Residue-level contacts at the interface:
Residue R379 in chain A is in contact with residue T219 in chain B (closest heavy-atom distance 4.6 Å).
Residue H183 in chain A interacts with residue I222 in chain B (closest heavy-atom distance 4.6 Å).
Residue E71 in chain A interacts with residue R152 in chain B (closest heavy-atom distance 3.0 Å).
Residue E71 in chain A contacts residue C108 in chain B (closest heavy-atom distance 5.0 Å).
Residue D408 in chain A contacts residue S142 in chain B (closest heavy-atom distance 4.4 Å).
Residue W70 in chain A contacts residue A215 in chain B (closest heavy-atom distance 3.3 Å).
Residue K180 in chain A contacts residue I222 in chain B (closest heavy-atom distance 3.9 Å).
Residue P68 in chain A contacts residue W147 in chain B (closest heavy-atom distance 3.5 Å).
Residue V188 in chain A interacts with residue F218 in chain B (closest heavy-atom distance 3.4 Å).
Residue R67 in chain A is in contact with residue I139 in chain B (closest heavy-atom distance 3.6 Å).
Residue V74 in chain A contacts residue F218 in chain B (closest heavy-atom distance 3.5 Å).
Residue V75 in chain A is in contact with residue G107 in chain B (closest heavy-atom distance 3.9 Å).
Residue Y69 in chain A is in contact with residue A215 in chain B (closest heavy-atom distance 3.9 Å).
Residue D408 in chain A interacts with residue K214 in chain B (closest heavy-atom distance 3.1 Å).
Residue D409 in chain A contacts residue K214 in chain B (closest heavy-atom distance 3.6 Å).
Residue E71 in chain A contacts residue E109 in chain B (closest heavy-atom distance 4.5 Å).
Residue D409 in chain A interacts with residue A215 in chain B (closest heavy-atom distance 4.8 Å).
Residue T185 in chain A is in contact with residue T220 in chain B (closest heavy-atom distance 4.9 Å).
Residue L410 in chain A contacts residue I139 in chain B (closest heavy-atom distance 4.0 Å).
Residue H193 in chain A is in contact with residue F218 in chain B (closest heavy-atom distance 3.0 Å).
Residue W70 in chain A interacts with residue F213 in chain B (closest heavy-atom distance 4.3 Å).
Residue A178 in chain A interacts with residue I222 in chain B (closest heavy-atom distance 4.6 Å).
Residue R67 in chain A contacts residue R152 in chain B (closest heavy-atom distance 3.2 Å).
Residue V75 in chain A contacts residue F104 in chain B (closest heavy-atom distance 3.8 Å).
Residue W70 in chain A is in contact with residue F218 in chain B (closest heavy-atom distance 3.6 Å).
Residue T185 in chain A is in contact with residue I222 in chain B (closest heavy-atom distance 3.8 Å).
Residue G184 in chain A is in contact with residue I222 in chain B (closest heavy-atom distance 4.4 Å).
Residue W70 in chain A interacts with residue W147 in chain B (closest heavy-atom distance 3.3 Å).
Residue W70 in chain A is in contact with residue E109 in chain B (closest heavy-atom distance 2.7 Å).
Residue H193 in chain A contacts residue T220 in chain B (closest heavy-atom distance 4.1 Å).
Residue R78 in chain A contacts residue F104 in chain B (closest heavy-atom distance 4.9 Å).
Residue D407 in chain A contacts residue K214 in chain B (closest heavy-atom distance 4.6 Å).
Residue W70 in chain A is in contact with residue K214 in chain B (closest heavy-atom distance 3.6 Å).
Residue R67 in chain A contacts residue W147 in chain B (closest heavy-atom distance 4.0 Å).
Residue R78 in chain A contacts residue P106 in chain B (closest heavy-atom distance 3.2 Å).
Residue E71 in chain A is in contact with residue W147 in chain B (closest heavy-atom distance 3.9 Å).
Residue V188 in chain A interacts with residue G217 in chain B (closest heavy-atom distance 4.7 Å).
Residue G66 in chain A contacts residue I139 in chain B (closest heavy-atom distance 3.5 Å).
Residue D408 in chain A contacts residue A141 in chain B (closest heavy-atom distance 3.5 Å).
Residue L410 in chain A is in contact with residue A141 in chain B (closest heavy-atom distance 3.9 Å).
Residue G179 in chain A contacts residue I222 in chain B (closest heavy-atom distance 4.2 Å).
Residue E71 in chain A interacts with residue G107 in chain B (closest heavy-atom distance 3.6 Å).
Residue P68 in chain A is in contact with residue I139 in chain B (closest heavy-atom distance 3.9 Å).
Residue V74 in chain A contacts residue G107 in chain B (closest heavy-atom distance 5.0 Å).
Residue K194 in chain A contacts residue P221 in chain B (closest heavy-atom distance 4.0 Å).
Residue E71 in chain A contacts residue F218 in chain B (closest heavy-atom distance 4.1 Å).
Residue W70 in chain A interacts with residue G217 in chain B (closest heavy-atom distance 4.3 Å).
Residue R67 in chain A is in contact with residue D149 in chain B (closest heavy-atom distance 2.9 Å).
Residue H193 in chain A contacts residue T219 in chain B (closest heavy-atom distance 4.0 Å).
Residue T185 in chain A contacts residue F218 in chain B (closest heavy-atom distance 4.1 Å).
Residue H193 in chain A contacts residue P221 in chain B (closest heavy-atom distance 3.6 Å).
Residue H193 in chain A contacts residue I222 in chain B (closest heavy-atom distance 4.8 Å).
Residue V75 in chain A contacts residue P106 in chain B (closest heavy-atom distance 5.0 Å).
Residue V74 in chain A interacts with residue P106 in chain B (closest heavy-atom distance 3.4 Å).

Sequence of chain A:
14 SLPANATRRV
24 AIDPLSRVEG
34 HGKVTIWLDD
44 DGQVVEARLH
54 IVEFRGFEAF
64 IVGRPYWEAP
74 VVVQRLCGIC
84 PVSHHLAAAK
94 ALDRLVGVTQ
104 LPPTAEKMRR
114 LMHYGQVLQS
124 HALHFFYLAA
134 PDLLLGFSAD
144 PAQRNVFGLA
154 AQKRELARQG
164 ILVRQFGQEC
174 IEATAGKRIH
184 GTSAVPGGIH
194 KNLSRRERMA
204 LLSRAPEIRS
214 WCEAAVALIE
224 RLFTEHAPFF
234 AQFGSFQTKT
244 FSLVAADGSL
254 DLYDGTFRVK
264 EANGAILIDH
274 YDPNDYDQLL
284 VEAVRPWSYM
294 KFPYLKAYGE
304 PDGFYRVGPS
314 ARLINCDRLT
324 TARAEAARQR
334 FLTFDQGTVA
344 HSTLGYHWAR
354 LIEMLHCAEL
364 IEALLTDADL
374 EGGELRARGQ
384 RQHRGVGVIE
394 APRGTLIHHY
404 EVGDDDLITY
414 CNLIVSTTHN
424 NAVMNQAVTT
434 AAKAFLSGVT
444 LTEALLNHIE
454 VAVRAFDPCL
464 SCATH

Sequence of chain B:
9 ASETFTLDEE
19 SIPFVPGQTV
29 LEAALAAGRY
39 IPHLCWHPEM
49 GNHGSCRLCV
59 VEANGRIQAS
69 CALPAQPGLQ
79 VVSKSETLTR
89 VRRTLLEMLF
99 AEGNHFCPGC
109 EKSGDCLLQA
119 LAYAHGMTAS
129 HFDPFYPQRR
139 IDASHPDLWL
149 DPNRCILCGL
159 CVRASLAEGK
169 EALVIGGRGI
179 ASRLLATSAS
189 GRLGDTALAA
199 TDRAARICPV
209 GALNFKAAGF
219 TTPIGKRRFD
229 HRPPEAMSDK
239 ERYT

These two protein chains interact to form a complex.